The following describes two proteins that form a bound complex.

Sequence of the second protein:
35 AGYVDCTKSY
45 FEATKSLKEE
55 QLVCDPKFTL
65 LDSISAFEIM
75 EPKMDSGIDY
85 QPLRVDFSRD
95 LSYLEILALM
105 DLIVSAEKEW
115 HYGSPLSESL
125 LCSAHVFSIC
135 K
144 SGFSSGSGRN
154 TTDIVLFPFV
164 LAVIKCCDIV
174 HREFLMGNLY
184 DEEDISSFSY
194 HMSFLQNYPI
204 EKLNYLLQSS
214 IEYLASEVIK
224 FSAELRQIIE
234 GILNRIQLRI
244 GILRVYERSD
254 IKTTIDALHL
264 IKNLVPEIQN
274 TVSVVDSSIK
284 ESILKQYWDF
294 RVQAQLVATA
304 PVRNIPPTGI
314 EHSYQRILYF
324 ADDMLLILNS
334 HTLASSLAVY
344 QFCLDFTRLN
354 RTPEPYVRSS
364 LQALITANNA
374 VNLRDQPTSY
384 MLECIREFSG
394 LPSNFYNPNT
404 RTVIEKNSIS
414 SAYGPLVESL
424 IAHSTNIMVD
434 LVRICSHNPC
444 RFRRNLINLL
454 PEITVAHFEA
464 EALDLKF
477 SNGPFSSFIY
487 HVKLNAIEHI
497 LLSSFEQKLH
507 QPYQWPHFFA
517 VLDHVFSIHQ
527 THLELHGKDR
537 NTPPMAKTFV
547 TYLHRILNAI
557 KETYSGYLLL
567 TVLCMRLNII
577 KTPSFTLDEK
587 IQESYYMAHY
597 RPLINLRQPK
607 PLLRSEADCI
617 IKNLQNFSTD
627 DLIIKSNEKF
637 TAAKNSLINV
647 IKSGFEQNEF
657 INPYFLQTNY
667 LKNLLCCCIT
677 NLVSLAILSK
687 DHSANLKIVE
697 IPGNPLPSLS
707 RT

Interface contacts:
Residue C443 in the second protein contacts residue Y133 in the first protein (closest heavy-atom distance 3.7 Å).
Residue K77 in the second protein interacts with residue Q20 in the first protein (closest heavy-atom distance 3.6 Å).
Residue N307 in the second protein contacts residue L137 in the first protein (closest heavy-atom distance 3.8 Å).
Residue L505 in the second protein is in contact with residue F143 in the first protein (closest heavy-atom distance 3.9 Å).
Residue R306 in the second protein is in contact with residue L137 in the first protein (closest heavy-atom distance 3.3 Å).
Residue E186 in the second protein is in contact with residue R134 in the first protein (closest heavy-atom distance 2.8 Å).
Residue E54 in the second protein is in contact with residue R33 in the first protein (closest heavy-atom distance 2.7 Å).
Residue E75 in the second protein contacts residue Q20 in the first protein (closest heavy-atom distance 2.8 Å).
Residue A594 in the second protein contacts residue Y129 in the first protein (closest heavy-atom distance 3.6 Å).
Residue N441 in the second protein is in contact with residue Y133 in the first protein (closest heavy-atom distance 3.2 Å).
Residue S590 in the second protein contacts residue G125 in the first protein (closest heavy-atom distance 4.0 Å).
Residue Q507 in the second protein contacts residue R128 in the first protein (closest heavy-atom distance 3.2 Å).
Residue I68 in the second protein is in contact with residue V31 in the first protein (closest heavy-atom distance 3.8 Å).
Residue Q507 in the second protein is in contact with residue E122 in the first protein (closest heavy-atom distance 2.7 Å).
Residue L64 in the second protein is in contact with residue Y30 in the first protein (closest heavy-atom distance 3.7 Å).
Residue L56 in the second protein interacts with residue R33 in the first protein (closest heavy-atom distance 3.5 Å).
Residue M593 in the second protein is in contact with residue Y148 in the first protein (closest heavy-atom distance 4.0 Å).
Residue P304 in the second protein is in contact with residue L137 in the first protein (closest heavy-atom distance 3.8 Å).
Residue E186 in the second protein interacts with residue Y133 in the first protein (closest heavy-atom distance 3.4 Å).
Residue E54 in the second protein is in contact with residue L12 in the first protein (closest heavy-atom distance 3.5 Å).
Residue G117 in the second protein is in contact with residue R134 in the first protein (closest heavy-atom distance 3.4 Å).
Residue P309 in the second protein interacts with residue N138 in the first protein (closest heavy-atom distance 3.9 Å).
Residue R306 in the second protein is in contact with residue R134 in the first protein (closest heavy-atom distance 3.3 Å).
Residue Y591 in the second protein interacts with residue G125 in the first protein (closest heavy-atom distance 3.7 Å).
Residue Q503 in the second protein is in contact with residue R131 in the first protein (closest heavy-atom distance 2.9 Å).
Residue E72 in the second protein interacts with residue K29 in the first protein (closest heavy-atom distance 3.5 Å).
Residue S67 in the second protein interacts with residue Y30 in the first protein (closest heavy-atom distance 3.7 Å).
Residue R597 in the second protein is in contact with residue Y148 in the first protein (closest heavy-atom distance 3.4 Å).
Residue K77 in the second protein is in contact with residue P26 in the first protein (closest heavy-atom distance 3.6 Å).
Residue R446 in the second protein interacts with residue Y129 in the first protein (closest heavy-atom distance 3.3 Å).
Residue D187 in the second protein is in contact with residue R134 in the first protein (closest heavy-atom distance 3.5 Å).
Residue M78 in the second protein interacts with residue S28 in the first protein (closest heavy-atom distance 3.8 Å).
Residue Y509 in the second protein interacts with residue E122 in the first protein (closest heavy-atom distance 3.4 Å).
Residue R447 in the second protein is in contact with residue L132 in the first protein (closest heavy-atom distance 3.5 Å).
Residue A594 in the second protein is in contact with residue C127 in the first protein (closest heavy-atom distance 3.6 Å).
Residue H595 in the second protein interacts with residue R128 in the first protein (closest heavy-atom distance 3.1 Å).
Residue K504 in the second protein contacts residue R128 in the first protein (closest heavy-atom distance 2.4 Å).
Residue E54 in the second protein is in contact with residue H9 in the first protein (closest heavy-atom distance 3.6 Å).
Residue K586 in the second protein is in contact with residue P149 in the first protein (closest heavy-atom distance 3.6 Å).
Residue E75 in the second protein interacts with residue Y27 in the first protein (closest heavy-atom distance 3.9 Å).
Residue C443 in the second protein interacts with residue R131 in the first protein (closest heavy-atom distance 3.3 Å).
Residue N307 in the second protein contacts residue N138 in the first protein (closest heavy-atom distance 3.8 Å).
Residue F581 in the second protein is in contact with residue R123 in the first protein (closest heavy-atom distance 3.9 Å).
Residue S590 in the second protein is in contact with residue Y148 in the first protein (closest heavy-atom distance 3.7 Å).
Residue I308 in the second protein is in contact with residue N138 in the first protein (closest heavy-atom distance 3.7 Å).
Residue D187 in the second protein is in contact with residue Y133 in the first protein (closest heavy-atom distance 4.0 Å).
Residue L65 in the second protein interacts with residue Y34 in the first protein (closest heavy-atom distance 3.7 Å).
Residue L505 in the second protein contacts residue R128 in the first protein (closest heavy-atom distance 3.7 Å).
Residue E54 in the second protein interacts with residue H37 in the first protein (closest heavy-atom distance 3.0 Å).
Residue A70 in the second protein interacts with residue S28 in the first protein (closest heavy-atom distance 3.6 Å).
Residue A594 in the second protein contacts residue I146 in the first protein (closest heavy-atom distance 3.7 Å).
Residue M78 in the second protein is in contact with residue P26 in the first protein (closest heavy-atom distance 3.5 Å).
Residue E72 in the second protein contacts residue S28 in the first protein (closest heavy-atom distance 3.4 Å).
Residue F581 in the second protein is in contact with residue E122 in the first protein (closest heavy-atom distance 3.2 Å).
Residue R306 in the second protein contacts residue Y136 in the first protein (closest heavy-atom distance 3.6 Å).
Residue I308 in the second protein is in contact with residue R134 in the first protein (closest heavy-atom distance 4.0 Å).
Residue K504 in the second protein is in contact with residue F143 in the first protein (closest heavy-atom distance 3.6 Å).
Residue Q503 in the second protein contacts residue F143 in the first protein (closest heavy-atom distance 3.5 Å).
Residue L64 in the second protein interacts with residue R33 in the first protein (closest heavy-atom distance 3.8 Å).
Residue Y591 in the second protein interacts with residue C127 in the first protein (closest heavy-atom distance 3.6 Å).

Sequence of the first protein:
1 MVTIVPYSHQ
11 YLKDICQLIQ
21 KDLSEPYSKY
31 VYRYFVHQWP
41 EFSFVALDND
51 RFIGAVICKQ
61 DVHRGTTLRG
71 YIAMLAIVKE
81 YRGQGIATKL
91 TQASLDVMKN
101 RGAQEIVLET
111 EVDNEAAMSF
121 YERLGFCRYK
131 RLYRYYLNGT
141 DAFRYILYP